Sequence of the second protein:
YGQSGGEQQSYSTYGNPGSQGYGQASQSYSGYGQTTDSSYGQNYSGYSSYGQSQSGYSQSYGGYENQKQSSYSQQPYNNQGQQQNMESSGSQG

The following describes two proteins that form a bound complex.

Contacts between the two chains:
Residue Y63 in the second protein contacts residue G62 in the first protein (closest heavy-atom distance 2.9 Å).
Residue Q58 in the second protein is in contact with residue Q58 in the first protein (closest heavy-atom distance 2.7 Å).
Residue Y35 in the second protein interacts with residue S36 in the first protein (closest heavy-atom distance 2.9 Å).
Residue S16 in the second protein contacts residue Y17 in the first protein (closest heavy-atom distance 2.8 Å).
Residue Q30 in the second protein contacts residue Q30 in the first protein (closest heavy-atom distance 2.6 Å).
Residue Q26 in the second protein is in contact with residue Q26 in the first protein (closest heavy-atom distance 2.7 Å).
Residue Y20 in the second protein is in contact with residue Y70 in the first protein (closest heavy-atom distance 2.6 Å).
Residue N84 in the second protein contacts residue N85 in the first protein (closest heavy-atom distance 2.9 Å).
Residue Q14 in the second protein contacts residue E13 in the first protein (closest heavy-atom distance 2.9 Å).
Residue S45 in the second protein interacts with residue S45 in the first protein (closest heavy-atom distance 2.9 Å).
Residue Q88 in the second protein contacts residue S16 in the first protein (closest heavy-atom distance 2.8 Å).
Residue Q89 in the second protein is in contact with residue Q89 in the first protein (closest heavy-atom distance 2.9 Å).
Residue S95 in the second protein interacts with residue G12 in the first protein (closest heavy-atom distance 2.8 Å).
Residue Q14 in the second protein contacts residue Q14 in the first protein (closest heavy-atom distance 2.8 Å).
Residue P82 in the second protein interacts with residue Y83 in the first protein (closest heavy-atom distance 2.9 Å).
Residue Q48 in the second protein is in contact with residue N49 in the first protein (closest heavy-atom distance 2.8 Å).
Residue Y50 in the second protein interacts with residue N49 in the first protein (closest heavy-atom distance 2.8 Å).
Residue Y53 in the second protein interacts with residue G52 in the first protein (closest heavy-atom distance 2.9 Å).
Residue Q9 in the second protein interacts with residue S10 in the first protein (closest heavy-atom distance 2.9 Å).
Residue T41 in the second protein contacts residue Q40 in the first protein (closest heavy-atom distance 2.9 Å).
Residue A31 in the second protein contacts residue Q30 in the first protein (closest heavy-atom distance 2.9 Å).
Residue S55 in the second protein interacts with residue S54 in the first protein (closest heavy-atom distance 2.9 Å).
Residue Q81 in the second protein contacts residue Q80 in the first protein (closest heavy-atom distance 2.8 Å).
Residue Y67 in the second protein contacts residue S66 in the first protein (closest heavy-atom distance 2.9 Å).
Residue Q90 in the second protein interacts with residue Q89 in the first protein (closest heavy-atom distance 2.9 Å).
Residue Q90 in the second protein interacts with residue Q90 in the first protein (closest heavy-atom distance 2.9 Å).
Residue G27 in the second protein interacts with residue Y28 in the first protein (closest heavy-atom distance 2.7 Å).
Residue N84 in the second protein interacts with residue Y83 in the first protein (closest heavy-atom distance 2.9 Å).
Residue N72 in the second protein is in contact with residue N72 in the first protein (closest heavy-atom distance 2.8 Å).
Residue Y20 in the second protein contacts residue T19 in the first protein (closest heavy-atom distance 2.8 Å).
Residue Q65 in the second protein contacts residue S64 in the first protein (closest heavy-atom distance 2.9 Å).
Residue S55 in the second protein is in contact with residue S61 in the first protein (closest heavy-atom distance 2.8 Å).
Residue N91 in the second protein interacts with residue N91 in the first protein (closest heavy-atom distance 2.9 Å).
Residue Q88 in the second protein is in contact with residue Q89 in the first protein (closest heavy-atom distance 2.9 Å).
Residue M92 in the second protein is in contact with residue N91 in the first protein (closest heavy-atom distance 2.9 Å).
Residue N22 in the second protein interacts with residue N22 in the first protein (closest heavy-atom distance 2.8 Å).
Residue Q73 in the second protein interacts with residue Q73 in the first protein (closest heavy-atom distance 2.9 Å).
Residue S77 in the second protein interacts with residue S77 in the first protein (closest heavy-atom distance 2.8 Å).
Residue S55 in the second protein is in contact with residue Y56 in the first protein (closest heavy-atom distance 2.9 Å).
Residue S18 in the second protein contacts residue Y17 in the first protein (closest heavy-atom distance 2.9 Å).
Residue Q9 in the second protein interacts with residue Q9 in the first protein (closest heavy-atom distance 2.8 Å).
Residue G57 in the second protein is in contact with residue Q58 in the first protein (closest heavy-atom distance 2.7 Å).
Residue Y20 in the second protein is in contact with residue G21 in the first protein (closest heavy-atom distance 2.9 Å).
Residue Q33 in the second protein contacts residue Q33 in the first protein (closest heavy-atom distance 2.8 Å).
Residue Q60 in the second protein contacts residue Q60 in the first protein (closest heavy-atom distance 2.8 Å).
Residue Q33 in the second protein contacts residue S34 in the first protein (closest heavy-atom distance 2.9 Å).
Residue Q48 in the second protein is in contact with residue Q48 in the first protein (closest heavy-atom distance 2.8 Å).
Residue Q65 in the second protein is in contact with residue Q65 in the first protein (closest heavy-atom distance 2.9 Å).
Residue S25 in the second protein is in contact with residue Q26 in the first protein (closest heavy-atom distance 2.9 Å).
Residue G29 in the second protein is in contact with residue Y50 in the first protein (closest heavy-atom distance 2.5 Å).
Residue N85 in the second protein is in contact with residue N85 in the first protein (closest heavy-atom distance 2.8 Å).
Residue A31 in the second protein interacts with residue S32 in the first protein (closest heavy-atom distance 2.9 Å).
Residue Q65 in the second protein interacts with residue Y63 in the first protein (closest heavy-atom distance 2.6 Å).
Residue S51 in the second protein contacts residue Y50 in the first protein (closest heavy-atom distance 2.8 Å).
Residue Q14 in the second protein interacts with residue Q15 in the first protein (closest heavy-atom distance 2.9 Å).
Residue Q90 in the second protein is in contact with residue N91 in the first protein (closest heavy-atom distance 2.8 Å).
Residue Q88 in the second protein contacts residue S18 in the first protein (closest heavy-atom distance 2.9 Å).
Residue Q9 in the second protein is in contact with residue G8 in the first protein (closest heavy-atom distance 2.9 Å).
Residue Y53 in the second protein interacts with residue S54 in the first protein (closest heavy-atom distance 2.9 Å).
Residue T41 in the second protein contacts residue T42 in the first protein (closest heavy-atom distance 2.9 Å).

Sequence of the first protein:
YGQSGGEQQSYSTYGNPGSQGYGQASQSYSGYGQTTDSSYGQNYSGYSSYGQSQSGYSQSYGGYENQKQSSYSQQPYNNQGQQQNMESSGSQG